Interface contacts:
Residue Y62 in the second protein is in contact with residue S163 in the first protein (closest heavy-atom distance 4.8 Å).
Residue S64 in the second protein contacts residue G159 in the first protein (closest heavy-atom distance 4.5 Å).
Residue C99 in the second protein contacts residue E160 in the first protein (closest heavy-atom distance 3.4 Å).
Residue C99 in the second protein contacts residue T162 in the first protein (closest heavy-atom distance 3.6 Å).
Residue A63 in the second protein contacts residue L164 in the first protein (closest heavy-atom distance 3.9 Å).
Residue V98 in the second protein is in contact with residue T162 in the first protein (closest heavy-atom distance 3.8 Å).
Residue L101 in the second protein interacts with residue E160 in the first protein (closest heavy-atom distance 3.8 Å).
Residue Y62 in the second protein interacts with residue L164 in the first protein (closest heavy-atom distance 2.9 Å).
Residue E100 in the second protein is in contact with residue N161 in the first protein (closest heavy-atom distance 4.6 Å).
Residue V98 in the second protein contacts residue S163 in the first protein (closest heavy-atom distance 3.3 Å).
Residue C99 in the second protein is in contact with residue N161 in the first protein (closest heavy-atom distance 4.4 Å).
Residue V98 in the second protein is in contact with residue L164 in the first protein (closest heavy-atom distance 3.2 Å).
Residue E100 in the second protein is in contact with residue T162 in the first protein (closest heavy-atom distance 4.5 Å).
Residue C99 in the second protein contacts residue S163 in the first protein (closest heavy-atom distance 5.0 Å).
Residue E100 in the second protein interacts with residue E160 in the first protein (closest heavy-atom distance 2.5 Å).

Sequence of the second protein:
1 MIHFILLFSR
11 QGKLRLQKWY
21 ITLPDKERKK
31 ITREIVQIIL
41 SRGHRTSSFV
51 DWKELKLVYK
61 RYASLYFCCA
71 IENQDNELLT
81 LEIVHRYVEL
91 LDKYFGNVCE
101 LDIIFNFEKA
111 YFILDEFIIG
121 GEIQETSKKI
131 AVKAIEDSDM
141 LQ

Sequence of the first protein:
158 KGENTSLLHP

The following describes two proteins that form a bound complex.